Sequence of protein 1:
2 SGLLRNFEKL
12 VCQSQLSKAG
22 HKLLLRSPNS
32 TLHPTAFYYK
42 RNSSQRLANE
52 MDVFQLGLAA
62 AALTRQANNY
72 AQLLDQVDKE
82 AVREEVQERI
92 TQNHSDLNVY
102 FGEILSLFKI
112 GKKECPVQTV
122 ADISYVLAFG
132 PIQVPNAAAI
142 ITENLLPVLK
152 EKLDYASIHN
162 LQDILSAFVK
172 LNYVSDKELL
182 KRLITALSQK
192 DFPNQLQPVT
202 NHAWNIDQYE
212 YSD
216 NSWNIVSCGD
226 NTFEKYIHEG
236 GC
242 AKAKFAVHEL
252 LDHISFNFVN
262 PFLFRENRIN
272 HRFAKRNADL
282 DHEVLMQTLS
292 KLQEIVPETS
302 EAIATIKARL

Sequence of protein 2:
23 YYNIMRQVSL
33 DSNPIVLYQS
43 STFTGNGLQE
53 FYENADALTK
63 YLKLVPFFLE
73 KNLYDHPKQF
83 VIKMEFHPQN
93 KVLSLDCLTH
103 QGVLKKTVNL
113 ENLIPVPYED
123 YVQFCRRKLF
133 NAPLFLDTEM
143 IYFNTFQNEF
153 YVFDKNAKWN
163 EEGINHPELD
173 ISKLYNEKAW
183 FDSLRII

Residue-level contacts at the interface:
Residue K19 in protein 1 interacts with residue V30 in protein 2 (closest heavy-atom distance 3.5 Å).
Residue K19 in protein 1 interacts with residue L32 in protein 2 (closest heavy-atom distance 4.9 Å).
Residue K19 in protein 1 contacts residue S31 in protein 2 (closest heavy-atom distance 4.5 Å).
Residue A20 in protein 1 contacts residue Q29 in protein 2 (closest heavy-atom distance 4.0 Å).

The following describes two proteins that form a bound complex.